Contacts between the two chains:
Residue E368 in protein 1 interacts with residue R36 in protein 2 (closest heavy-atom distance 3.5 Å).
Residue L374 in protein 1 is in contact with residue P64 in protein 2 (closest heavy-atom distance 4.0 Å).
Residue Q366 in protein 1 interacts with residue E54 in protein 2 (closest heavy-atom distance 3.7 Å).
Residue R354 in protein 1 interacts with residue E58 in protein 2 (closest heavy-atom distance 2.7 Å).
Residue D365 in protein 1 interacts with residue L40 in protein 2 (closest heavy-atom distance 4.0 Å).
Residue Q366 in protein 1 contacts residue V48 in protein 2 (closest heavy-atom distance 3.9 Å).
Residue T371 in protein 1 interacts with residue P64 in protein 2 (closest heavy-atom distance 3.4 Å).
Residue H370 in protein 1 contacts residue V50 in protein 2 (closest heavy-atom distance 4.2 Å).
Residue R378 in protein 1 interacts with residue D63 in protein 2 (closest heavy-atom distance 2.8 Å).
Residue Q366 in protein 1 is in contact with residue V50 in protein 2 (closest heavy-atom distance 3.8 Å).
Residue V367 in protein 1 contacts residue W55 in protein 2 (closest heavy-atom distance 4.3 Å).
Residue F358 in protein 1 contacts residue F59 in protein 2 (closest heavy-atom distance 3.7 Å).
Residue F358 in protein 1 contacts residue W55 in protein 2 (closest heavy-atom distance 3.7 Å).
Residue E368 in protein 1 is in contact with residue L40 in protein 2 (closest heavy-atom distance 2.9 Å).
Residue L374 in protein 1 interacts with residue D63 in protein 2 (closest heavy-atom distance 4.0 Å).
Residue L374 in protein 1 is in contact with residue F62 in protein 2 (closest heavy-atom distance 3.9 Å).
Residue T371 in protein 1 is in contact with residue F62 in protein 2 (closest heavy-atom distance 3.9 Å).
Residue A369 in protein 1 contacts residue R45 in protein 2 (closest heavy-atom distance 3.9 Å).
Residue R355 in protein 1 contacts residue P34 in protein 2 (closest heavy-atom distance 2.8 Å).
Residue D365 in protein 1 interacts with residue V48 in protein 2 (closest heavy-atom distance 3.9 Å).
Residue R355 in protein 1 is in contact with residue Y68 in protein 2 (closest heavy-atom distance 3.0 Å).
Residue A369 in protein 1 contacts residue V48 in protein 2 (closest heavy-atom distance 4.1 Å).
Residue R355 in protein 1 is in contact with residue P67 in protein 2 (closest heavy-atom distance 4.0 Å).
Residue R373 in protein 1 is in contact with residue V50 in protein 2 (closest heavy-atom distance 3.4 Å).
Residue N360 in protein 1 is in contact with residue R36 in protein 2 (closest heavy-atom distance 3.1 Å).
Residue F352 in protein 1 is in contact with residue Y68 in protein 2 (closest heavy-atom distance 3.3 Å).
Residue R373 in protein 1 interacts with residue V48 in protein 2 (closest heavy-atom distance 2.9 Å).
Residue R364 in protein 1 is in contact with residue R36 in protein 2 (closest heavy-atom distance 4.3 Å).
Residue R373 in protein 1 is in contact with residue R45 in protein 2 (closest heavy-atom distance 3.3 Å).
Residue F352 in protein 1 contacts residue P34 in protein 2 (closest heavy-atom distance 4.0 Å).
Residue L363 in protein 1 interacts with residue W55 in protein 2 (closest heavy-atom distance 3.9 Å).
Residue L363 in protein 1 is in contact with residue E54 in protein 2 (closest heavy-atom distance 3.6 Å).
Residue A351 in protein 1 contacts residue E58 in protein 2 (closest heavy-atom distance 4.4 Å).
Residue A351 in protein 1 interacts with residue F59 in protein 2 (closest heavy-atom distance 4.4 Å).
Residue R354 in protein 1 is in contact with residue P72 in protein 2 (closest heavy-atom distance 4.1 Å).
Residue E368 in protein 1 interacts with residue R45 in protein 2 (closest heavy-atom distance 4.2 Å).
Residue A369 in protein 1 contacts residue V50 in protein 2 (closest heavy-atom distance 4.3 Å).
Residue H370 in protein 1 interacts with residue F62 in protein 2 (closest heavy-atom distance 3.1 Å).
Residue E368 in protein 1 interacts with residue P38 in protein 2 (closest heavy-atom distance 3.0 Å).
Residue Q366 in protein 1 contacts residue V49 in protein 2 (closest heavy-atom distance 3.8 Å).
Residue R378 in protein 1 interacts with residue D65 in protein 2 (closest heavy-atom distance 3.8 Å).
Residue R354 in protein 1 interacts with residue S71 in protein 2 (closest heavy-atom distance 3.8 Å).
Residue H370 in protein 1 contacts residue D61 in protein 2 (closest heavy-atom distance 4.3 Å).
Residue R355 in protein 1 contacts residue F59 in protein 2 (closest heavy-atom distance 3.7 Å).
Residue H370 in protein 1 interacts with residue Q52 in protein 2 (closest heavy-atom distance 4.0 Å).
Residue F358 in protein 1 contacts residue P56 in protein 2 (closest heavy-atom distance 3.7 Å).
Residue Q366 in protein 1 is in contact with residue N51 in protein 2 (closest heavy-atom distance 3.3 Å).
Residue E368 in protein 1 is in contact with residue Q39 in protein 2 (closest heavy-atom distance 2.5 Å).
Residue R354 in protein 1 is in contact with residue F59 in protein 2 (closest heavy-atom distance 4.0 Å).
Residue Q372 in protein 1 interacts with residue P38 in protein 2 (closest heavy-atom distance 3.4 Å).
Residue E359 in protein 1 contacts residue F62 in protein 2 (closest heavy-atom distance 3.2 Å).
Residue A351 in protein 1 contacts residue Y68 in protein 2 (closest heavy-atom distance 4.1 Å).
Residue E359 in protein 1 is in contact with residue R36 in protein 2 (closest heavy-atom distance 3.9 Å).
Residue A351 in protein 1 is in contact with residue S71 in protein 2 (closest heavy-atom distance 3.8 Å).
Residue H370 in protein 1 interacts with residue W55 in protein 2 (closest heavy-atom distance 3.6 Å).
Residue R355 in protein 1 is in contact with residue D33 in protein 2 (closest heavy-atom distance 2.7 Å).
Residue Q372 in protein 1 contacts residue R45 in protein 2 (closest heavy-atom distance 3.4 Å).
Residue R373 in protein 1 contacts residue A46 in protein 2 (closest heavy-atom distance 3.7 Å).
Residue F358 in protein 1 interacts with residue F62 in protein 2 (closest heavy-atom distance 4.2 Å).
Residue Q366 in protein 1 is in contact with residue W55 in protein 2 (closest heavy-atom distance 3.6 Å).

The following describes two proteins that form a bound complex.

Sequence of protein 1:
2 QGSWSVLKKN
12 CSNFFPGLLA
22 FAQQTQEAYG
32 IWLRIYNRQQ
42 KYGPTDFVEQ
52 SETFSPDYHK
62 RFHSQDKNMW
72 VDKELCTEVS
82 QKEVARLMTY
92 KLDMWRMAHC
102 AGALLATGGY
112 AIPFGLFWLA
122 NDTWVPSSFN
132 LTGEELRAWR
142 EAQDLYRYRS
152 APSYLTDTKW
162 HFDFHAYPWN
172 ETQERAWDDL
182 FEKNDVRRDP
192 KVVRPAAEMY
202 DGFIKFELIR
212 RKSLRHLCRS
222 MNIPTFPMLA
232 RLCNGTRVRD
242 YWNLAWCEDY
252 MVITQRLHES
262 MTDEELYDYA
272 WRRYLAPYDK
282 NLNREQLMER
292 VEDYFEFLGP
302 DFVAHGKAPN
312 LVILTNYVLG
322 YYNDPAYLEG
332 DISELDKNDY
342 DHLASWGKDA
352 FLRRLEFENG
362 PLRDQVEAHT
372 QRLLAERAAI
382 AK

Sequence of protein 2:
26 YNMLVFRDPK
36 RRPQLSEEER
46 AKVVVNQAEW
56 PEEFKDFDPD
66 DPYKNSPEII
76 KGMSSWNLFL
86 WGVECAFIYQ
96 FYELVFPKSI